Sequence of protein 2:
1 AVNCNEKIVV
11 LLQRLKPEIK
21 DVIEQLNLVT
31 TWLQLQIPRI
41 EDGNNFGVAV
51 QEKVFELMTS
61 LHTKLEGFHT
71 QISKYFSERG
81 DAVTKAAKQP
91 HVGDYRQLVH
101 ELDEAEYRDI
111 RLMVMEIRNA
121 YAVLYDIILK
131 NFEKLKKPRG

Residue-level contacts at the interface:
Residue R108 in protein 2 contacts residue K16 in protein 1 (closest heavy-atom distance 3.3 Å).
Residue K130 in protein 2 interacts with residue L35 in protein 1 (closest heavy-atom distance 2.8 Å).
Residue V123 in protein 2 interacts with residue T31 in protein 1 (closest heavy-atom distance 4.1 Å).
Residue V92 in protein 2 is in contact with residue T84 in protein 1 (closest heavy-atom distance 3.3 Å).
Residue D94 in protein 2 is in contact with residue R79 in protein 1 (closest heavy-atom distance 3.2 Å).
Residue R111 in protein 2 is in contact with residue K20 in protein 1 (closest heavy-atom distance 4.1 Å).
Residue V50 in protein 2 contacts residue I40 in protein 1 (closest heavy-atom distance 3.8 Å).
Residue Y95 in protein 2 contacts residue T84 in protein 1 (closest heavy-atom distance 3.5 Å).
Residue K130 in protein 2 is in contact with residue I37 in protein 1 (closest heavy-atom distance 3.0 Å).
Residue R111 in protein 2 interacts with residue E24 in protein 1 (closest heavy-atom distance 3.0 Å).
Residue K53 in protein 2 interacts with residue I40 in protein 1 (closest heavy-atom distance 3.5 Å).
Residue M115 in protein 2 contacts residue E24 in protein 1 (closest heavy-atom distance 3.9 Å).
Residue K53 in protein 2 contacts residue E52 in protein 1 (closest heavy-atom distance 4.1 Å).
Residue Y95 in protein 2 interacts with residue G80 in protein 1 (closest heavy-atom distance 3.3 Å).
Residue E101 in protein 2 contacts residue Q13 in protein 1 (closest heavy-atom distance 4.0 Å).
Residue V92 in protein 2 interacts with residue V2 in protein 1 (closest heavy-atom distance 3.9 Å).
Residue F46 in protein 2 is in contact with residue I40 in protein 1 (closest heavy-atom distance 3.6 Å).
Residue R108 in protein 2 contacts residue K20 in protein 1 (closest heavy-atom distance 3.9 Å).
Residue E104 in protein 2 is in contact with residue K16 in protein 1 (closest heavy-atom distance 3.0 Å).
Residue H91 in protein 2 contacts residue A1 in protein 1 (closest heavy-atom distance 3.5 Å).
Residue N131 in protein 2 contacts residue R39 in protein 1 (closest heavy-atom distance 3.4 Å).
Residue D94 in protein 2 is in contact with residue F76 in protein 1 (closest heavy-atom distance 3.5 Å).
Residue Q97 in protein 2 is in contact with residue F76 in protein 1 (closest heavy-atom distance 3.5 Å).
Residue H91 in protein 2 contacts residue V2 in protein 1 (closest heavy-atom distance 2.6 Å).
Residue D94 in protein 2 is in contact with residue C4 in protein 1 (closest heavy-atom distance 3.5 Å).
Residue E101 in protein 2 interacts with residue K16 in protein 1 (closest heavy-atom distance 2.6 Å).
Residue G93 in protein 2 interacts with residue V2 in protein 1 (closest heavy-atom distance 2.9 Å).
Residue L112 in protein 2 is in contact with residue I23 in protein 1 (closest heavy-atom distance 3.9 Å).
Residue K85 in protein 2 interacts with residue D81 in protein 1 (closest heavy-atom distance 4.0 Å).
Residue Q89 in protein 2 interacts with residue T84 in protein 1 (closest heavy-atom distance 4.0 Å).
Residue V92 in protein 2 interacts with residue V83 in protein 1 (closest heavy-atom distance 4.1 Å).
Residue E116 in protein 2 contacts residue N27 in protein 1 (closest heavy-atom distance 3.5 Å).
Residue Q97 in protein 2 interacts with residue C4 in protein 1 (closest heavy-atom distance 3.7 Å).
Residue K85 in protein 2 interacts with residue S77 in protein 1 (closest heavy-atom distance 4.0 Å).
Residue L98 in protein 2 is in contact with residue S73 in protein 1 (closest heavy-atom distance 3.4 Å).
Residue E101 in protein 2 interacts with residue I72 in protein 1 (closest heavy-atom distance 3.9 Å).
Residue E116 in protein 2 contacts residue H62 in protein 1 (closest heavy-atom distance 3.7 Å).
Residue H91 in protein 2 contacts residue A87 in protein 1 (closest heavy-atom distance 3.9 Å).
Residue L57 in protein 2 is in contact with residue Q34 in protein 1 (closest heavy-atom distance 4.1 Å).
Residue R108 in protein 2 contacts residue H69 in protein 1 (closest heavy-atom distance 3.2 Å).
Residue A122 in protein 2 contacts residue L35 in protein 1 (closest heavy-atom distance 4.0 Å).
Residue L112 in protein 2 interacts with residue N27 in protein 1 (closest heavy-atom distance 3.2 Å).
Residue K130 in protein 2 interacts with residue R39 in protein 1 (closest heavy-atom distance 3.0 Å).
Residue D94 in protein 2 contacts residue G80 in protein 1 (closest heavy-atom distance 3.6 Å).
Residue V123 in protein 2 is in contact with residue Q34 in protein 1 (closest heavy-atom distance 3.9 Å).
Residue L98 in protein 2 is in contact with residue S77 in protein 1 (closest heavy-atom distance 3.8 Å).
Residue G93 in protein 2 interacts with residue C4 in protein 1 (closest heavy-atom distance 4.0 Å).
Residue M115 in protein 2 contacts residue L28 in protein 1 (closest heavy-atom distance 4.0 Å).
Residue E101 in protein 2 interacts with residue F76 in protein 1 (closest heavy-atom distance 3.5 Å).
Residue F46 in protein 2 is in contact with residue D42 in protein 1 (closest heavy-atom distance 3.4 Å).
Residue V92 in protein 2 contacts residue G80 in protein 1 (closest heavy-atom distance 3.5 Å).
Residue L98 in protein 2 interacts with residue F76 in protein 1 (closest heavy-atom distance 4.1 Å).
Residue V123 in protein 2 interacts with residue L35 in protein 1 (closest heavy-atom distance 4.0 Å).
Residue F46 in protein 2 is in contact with residue E41 in protein 1 (closest heavy-atom distance 3.3 Å).
Residue Q89 in protein 2 interacts with residue K88 in protein 1 (closest heavy-atom distance 4.1 Å).
Residue Y95 in protein 2 is in contact with residue D81 in protein 1 (closest heavy-atom distance 2.5 Å).
Residue D126 in protein 2 is in contact with residue L35 in protein 1 (closest heavy-atom distance 3.5 Å).
Residue N119 in protein 2 contacts residue T31 in protein 1 (closest heavy-atom distance 3.1 Å).
Residue N131 in protein 2 contacts residue I40 in protein 1 (closest heavy-atom distance 2.8 Å).
Residue D94 in protein 2 interacts with residue V83 in protein 1 (closest heavy-atom distance 4.1 Å).

The following describes two proteins that form a bound complex.

Sequence of protein 1:
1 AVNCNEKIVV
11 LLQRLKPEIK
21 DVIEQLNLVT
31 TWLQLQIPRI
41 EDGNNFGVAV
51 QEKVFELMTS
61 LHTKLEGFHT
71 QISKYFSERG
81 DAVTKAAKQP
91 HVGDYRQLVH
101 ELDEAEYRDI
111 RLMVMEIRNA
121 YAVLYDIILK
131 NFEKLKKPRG